Residue-level contacts at the interface:
Residue V16 in chain A is in contact with residue V17 in chain B (closest heavy-atom distance 4.2 Å).
Residue V17 in chain A interacts with residue V16 in chain B (closest heavy-atom distance 4.2 Å).
Residue Q23 in chain A contacts residue E28 in chain B (closest heavy-atom distance 5.0 Å).
Residue W34 in chain A is in contact with residue Q23 in chain B (closest heavy-atom distance 4.6 Å).
Residue V16 in chain A interacts with residue S20 in chain B (closest heavy-atom distance 3.6 Å).
Residue V16 in chain A is in contact with residue V16 in chain B (closest heavy-atom distance 4.8 Å).
Residue Q23 in chain A is in contact with residue Q23 in chain B (closest heavy-atom distance 2.8 Å).
Residue C13 in chain A contacts residue C13 in chain B (closest heavy-atom distance 3.9 Å).
Residue Q23 in chain A contacts residue W34 in chain B (closest heavy-atom distance 4.6 Å).
Residue E28 in chain A interacts with residue E28 in chain B (closest heavy-atom distance 4.6 Å).
Residue C13 in chain A is in contact with residue V17 in chain B (closest heavy-atom distance 4.2 Å).
Residue S20 in chain A contacts residue S20 in chain B (closest heavy-atom distance 3.3 Å).
Residue V17 in chain A interacts with residue C13 in chain B (closest heavy-atom distance 4.2 Å).
Residue S20 in chain A is in contact with residue V16 in chain B (closest heavy-atom distance 3.5 Å).

Sequence of chain B:
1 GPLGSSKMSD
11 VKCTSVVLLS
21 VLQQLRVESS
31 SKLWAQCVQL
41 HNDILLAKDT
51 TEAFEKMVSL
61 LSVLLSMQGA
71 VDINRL

These two protein chains interact to form a complex.

Sequence of chain A:
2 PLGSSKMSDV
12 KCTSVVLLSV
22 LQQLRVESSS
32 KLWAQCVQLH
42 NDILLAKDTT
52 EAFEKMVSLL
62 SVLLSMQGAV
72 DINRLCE